This data describes a binding interaction between two proteins.

Sequence of protein 1:
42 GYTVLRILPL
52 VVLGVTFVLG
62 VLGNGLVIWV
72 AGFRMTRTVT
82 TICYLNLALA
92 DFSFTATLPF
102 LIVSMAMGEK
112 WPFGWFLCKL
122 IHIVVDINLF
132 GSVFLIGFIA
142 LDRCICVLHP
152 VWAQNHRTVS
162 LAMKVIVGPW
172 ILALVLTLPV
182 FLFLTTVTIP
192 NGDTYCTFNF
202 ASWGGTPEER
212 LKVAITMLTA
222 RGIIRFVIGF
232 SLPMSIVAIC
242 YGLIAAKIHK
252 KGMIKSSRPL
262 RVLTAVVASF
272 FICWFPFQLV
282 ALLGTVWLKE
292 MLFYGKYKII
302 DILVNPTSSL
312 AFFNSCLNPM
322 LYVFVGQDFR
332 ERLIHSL

Residue-level contacts at the interface:
Residue D325 in protein 2 contacts residue H336 in protein 1 (closest heavy-atom distance 3.2 Å).
Residue F305 in protein 2 is in contact with residue H336 in protein 1 (closest heavy-atom distance 4.9 Å).
Residue D325 in protein 2 contacts residue R75 in protein 1 (closest heavy-atom distance 4.7 Å).
Residue H324 in protein 2 is in contact with residue H336 in protein 1 (closest heavy-atom distance 4.5 Å).
Residue D325 in protein 2 contacts residue R333 in protein 1 (closest heavy-atom distance 2.8 Å).

Sequence of protein 2:
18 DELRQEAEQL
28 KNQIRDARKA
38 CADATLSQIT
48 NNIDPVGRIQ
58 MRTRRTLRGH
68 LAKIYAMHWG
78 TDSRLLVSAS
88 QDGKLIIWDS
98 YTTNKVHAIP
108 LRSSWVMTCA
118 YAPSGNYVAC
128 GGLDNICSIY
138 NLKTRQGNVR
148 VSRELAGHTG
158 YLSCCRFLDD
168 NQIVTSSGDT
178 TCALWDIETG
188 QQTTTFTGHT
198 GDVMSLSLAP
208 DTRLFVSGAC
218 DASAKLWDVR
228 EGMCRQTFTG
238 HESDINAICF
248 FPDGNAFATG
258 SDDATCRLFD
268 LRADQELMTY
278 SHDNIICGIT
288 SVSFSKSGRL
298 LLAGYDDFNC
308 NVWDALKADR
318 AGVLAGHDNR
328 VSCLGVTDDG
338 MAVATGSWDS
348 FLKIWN